Interface contacts:
Residue L27 in chain B is in contact with residue S10 in chain A (closest heavy-atom distance 2.4 Å).
Residue L26 in chain B interacts with residue Y20 in chain A (closest heavy-atom distance 3.1 Å).
Residue S226 in chain B interacts with residue R9 in chain A (closest heavy-atom distance 2.9 Å).
Residue R68 in chain B is in contact with residue L13 in chain A (closest heavy-atom distance 3.8 Å).
Residue W50 in chain B contacts residue S10 in chain A (closest heavy-atom distance 3.3 Å).
Residue R62 in chain B interacts with residue F23 in chain A (closest heavy-atom distance 3.7 Å).
Residue R178 in chain B interacts with residue T2 in chain A (closest heavy-atom distance 3.5 Å).
Residue R68 in chain B contacts residue Y20 in chain A (closest heavy-atom distance 3.1 Å).
Residue E202 in chain B contacts residue F11 in chain A (closest heavy-atom distance 3.2 Å).
Residue G203 in chain B interacts with residue F11 in chain A (closest heavy-atom distance 3.5 Å).
Residue L26 in chain B interacts with residue L12 in chain A (closest heavy-atom distance 3.0 Å).
Residue E229 in chain B interacts with residue D7 in chain A (closest heavy-atom distance 3.7 Å).
Residue H43 in chain B interacts with residue R9 in chain A (closest heavy-atom distance 3.4 Å).
Residue H43 in chain B contacts residue S10 in chain A (closest heavy-atom distance 3.1 Å).
Residue A205 in chain B is in contact with residue S10 in chain A (closest heavy-atom distance 3.5 Å).
Residue E25 in chain B interacts with residue L13 in chain A (closest heavy-atom distance 3.2 Å).
Residue F19 in chain B interacts with residue F23 in chain A (closest heavy-atom distance 3.4 Å).
Residue G230 in chain B interacts with residue D7 in chain A (closest heavy-atom distance 2.8 Å).
Residue I179 in chain B interacts with residue T2 in chain A (closest heavy-atom distance 3.7 Å).
Residue T69 in chain B interacts with residue E21 in chain A (closest heavy-atom distance 2.9 Å).
Residue R68 in chain B is in contact with residue N15 in chain A (closest heavy-atom distance 3.4 Å).
Residue I78 in chain B contacts residue F23 in chain A (closest heavy-atom distance 3.5 Å).
Residue G230 in chain B contacts residue R9 in chain A (closest heavy-atom distance 3.0 Å).
Residue G203 in chain B is in contact with residue S10 in chain A (closest heavy-atom distance 3.1 Å).
Residue C201 in chain B contacts residue R9 in chain A (closest heavy-atom distance 3.6 Å).
Residue A200 in chain B is in contact with residue R9 in chain A (closest heavy-atom distance 3.3 Å).
Residue Q24 in chain B is in contact with residue Y20 in chain A (closest heavy-atom distance 3.0 Å).
Residue D199 in chain B contacts residue R9 in chain A (closest heavy-atom distance 2.9 Å).
Residue F19 in chain B interacts with residue Y20 in chain A (closest heavy-atom distance 3.5 Å).
Residue G203 in chain B is in contact with residue R9 in chain A (closest heavy-atom distance 2.7 Å).
Residue T69 in chain B is in contact with residue Y20 in chain A (closest heavy-atom distance 3.5 Å).
Residue C28 in chain B interacts with residue S10 in chain A (closest heavy-atom distance 3.0 Å).
Residue Y71 in chain B interacts with residue E21 in chain A (closest heavy-atom distance 3.0 Å).
Residue I78 in chain B contacts residue W24 in chain A (closest heavy-atom distance 3.7 Å).
Residue E202 in chain B is in contact with residue R9 in chain A (closest heavy-atom distance 3.6 Å).
Residue E229 in chain B contacts residue T5 in chain A (closest heavy-atom distance 2.6 Å).
Residue G228 in chain B interacts with residue R9 in chain A (closest heavy-atom distance 3.5 Å).
Residue W227 in chain B is in contact with residue D7 in chain A (closest heavy-atom distance 3.5 Å).
Residue H43 in chain B interacts with residue P8 in chain A (closest heavy-atom distance 3.6 Å).
Residue W227 in chain B interacts with residue R9 in chain A (closest heavy-atom distance 3.6 Å).
Residue Q156 in chain B contacts residue N15 in chain A (closest heavy-atom distance 3.2 Å).
Residue R70 in chain B contacts residue E21 in chain A (closest heavy-atom distance 3.2 Å).
Residue N143 in chain B contacts residue F11 in chain A (closest heavy-atom distance 2.7 Å).
Residue I179 in chain B interacts with residue N3 in chain A (closest heavy-atom distance 3.2 Å).
Residue G238 in chain B contacts residue R9 in chain A (closest heavy-atom distance 3.5 Å).
Residue Y47 in chain B is in contact with residue P8 in chain A (closest heavy-atom distance 3.7 Å).
Residue Y71 in chain B interacts with residue P22 in chain A (closest heavy-atom distance 3.5 Å).
Residue Q24 in chain B interacts with residue R14 in chain A (closest heavy-atom distance 3.1 Å).
Residue A205 in chain B contacts residue R9 in chain A (closest heavy-atom distance 3.0 Å).
Residue E202 in chain B interacts with residue D7 in chain A (closest heavy-atom distance 3.5 Å).
Residue Y71 in chain B is in contact with residue F23 in chain A (closest heavy-atom distance 3.6 Å).
Residue W50 in chain B contacts residue P8 in chain A (closest heavy-atom distance 3.7 Å).
Residue G228 in chain B is in contact with residue D7 in chain A (closest heavy-atom distance 2.9 Å).
Residue D204 in chain B contacts residue R9 in chain A (closest heavy-atom distance 3.4 Å).
Residue E25 in chain B contacts residue L12 in chain A (closest heavy-atom distance 2.6 Å).
Residue E94 in chain B interacts with residue N3 in chain A (closest heavy-atom distance 3.3 Å).
Residue L27 in chain B interacts with residue L12 in chain A (closest heavy-atom distance 3.1 Å).
Residue K154 in chain B contacts residue N15 in chain A (closest heavy-atom distance 2.9 Å).
Residue R68 in chain B is in contact with residue P16 in chain A (closest heavy-atom distance 3.3 Å).
Residue L60 in chain B is in contact with residue F23 in chain A (closest heavy-atom distance 3.6 Å).

These two protein chains interact to form a complex.

Sequence of chain B:
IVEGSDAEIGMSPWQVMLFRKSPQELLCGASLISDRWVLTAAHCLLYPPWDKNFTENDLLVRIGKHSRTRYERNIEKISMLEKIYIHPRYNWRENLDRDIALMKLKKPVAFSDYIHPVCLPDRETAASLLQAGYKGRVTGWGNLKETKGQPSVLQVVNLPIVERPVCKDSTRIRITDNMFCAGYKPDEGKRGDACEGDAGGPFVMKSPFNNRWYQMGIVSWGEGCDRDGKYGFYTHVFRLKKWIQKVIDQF

Sequence of chain A:
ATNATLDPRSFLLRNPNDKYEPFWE